Interface contacts:
Residue Y433 in protein 2 is in contact with residue P792 in protein 1 (closest heavy-atom distance 3.9 Å).

Sequence of protein 1:
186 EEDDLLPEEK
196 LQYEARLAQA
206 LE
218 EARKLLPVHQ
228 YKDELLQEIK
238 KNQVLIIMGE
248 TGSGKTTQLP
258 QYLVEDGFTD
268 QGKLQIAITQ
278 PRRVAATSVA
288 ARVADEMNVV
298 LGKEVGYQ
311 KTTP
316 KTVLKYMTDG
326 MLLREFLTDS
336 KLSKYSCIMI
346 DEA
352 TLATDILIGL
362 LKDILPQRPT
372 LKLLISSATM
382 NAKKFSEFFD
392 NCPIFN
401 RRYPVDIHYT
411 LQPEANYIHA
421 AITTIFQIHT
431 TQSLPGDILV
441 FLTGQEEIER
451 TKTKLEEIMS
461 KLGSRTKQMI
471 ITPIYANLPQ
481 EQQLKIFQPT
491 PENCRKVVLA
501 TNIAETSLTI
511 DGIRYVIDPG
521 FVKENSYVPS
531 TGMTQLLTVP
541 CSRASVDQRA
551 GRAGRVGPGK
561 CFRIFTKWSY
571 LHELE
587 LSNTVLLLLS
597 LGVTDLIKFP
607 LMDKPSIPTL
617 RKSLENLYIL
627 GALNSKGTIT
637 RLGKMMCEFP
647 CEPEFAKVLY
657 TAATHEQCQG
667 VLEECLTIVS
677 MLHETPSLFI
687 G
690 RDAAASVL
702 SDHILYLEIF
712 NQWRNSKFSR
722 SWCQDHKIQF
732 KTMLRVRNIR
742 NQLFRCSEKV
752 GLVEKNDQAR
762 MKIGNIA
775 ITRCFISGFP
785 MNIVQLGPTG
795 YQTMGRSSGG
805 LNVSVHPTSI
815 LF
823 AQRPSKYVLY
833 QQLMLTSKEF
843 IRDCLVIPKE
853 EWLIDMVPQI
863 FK

Sequence of protein 2:
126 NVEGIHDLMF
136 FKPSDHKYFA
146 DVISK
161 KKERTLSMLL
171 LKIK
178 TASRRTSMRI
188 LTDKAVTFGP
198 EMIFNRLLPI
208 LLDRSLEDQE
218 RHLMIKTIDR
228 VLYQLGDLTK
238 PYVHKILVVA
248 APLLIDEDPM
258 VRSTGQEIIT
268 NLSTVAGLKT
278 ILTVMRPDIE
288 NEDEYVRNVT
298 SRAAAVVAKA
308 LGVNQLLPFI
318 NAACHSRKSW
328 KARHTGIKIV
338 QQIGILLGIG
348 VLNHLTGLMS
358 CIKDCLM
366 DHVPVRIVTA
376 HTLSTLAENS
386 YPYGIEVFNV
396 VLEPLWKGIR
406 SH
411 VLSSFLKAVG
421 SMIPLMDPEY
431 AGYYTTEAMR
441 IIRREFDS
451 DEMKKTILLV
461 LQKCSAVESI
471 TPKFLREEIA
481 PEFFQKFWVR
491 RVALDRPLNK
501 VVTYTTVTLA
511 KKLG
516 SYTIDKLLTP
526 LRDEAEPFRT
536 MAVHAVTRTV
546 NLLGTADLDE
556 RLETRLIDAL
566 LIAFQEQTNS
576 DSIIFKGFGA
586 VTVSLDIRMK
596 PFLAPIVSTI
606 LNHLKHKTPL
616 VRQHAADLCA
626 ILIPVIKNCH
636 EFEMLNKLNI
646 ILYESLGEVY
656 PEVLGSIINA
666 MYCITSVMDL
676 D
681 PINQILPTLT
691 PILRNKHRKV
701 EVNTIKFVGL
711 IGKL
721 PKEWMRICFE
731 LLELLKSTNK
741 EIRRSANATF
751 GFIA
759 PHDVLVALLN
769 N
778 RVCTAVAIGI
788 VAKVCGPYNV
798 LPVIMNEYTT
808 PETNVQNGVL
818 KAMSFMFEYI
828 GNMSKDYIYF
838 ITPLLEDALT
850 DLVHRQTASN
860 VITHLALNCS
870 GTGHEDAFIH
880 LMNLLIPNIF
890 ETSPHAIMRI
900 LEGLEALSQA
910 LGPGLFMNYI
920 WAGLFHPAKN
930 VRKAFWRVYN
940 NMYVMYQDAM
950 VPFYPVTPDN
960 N

This data describes a binding interaction between two proteins.